Residue-level contacts at the interface:
Residue M45 in the first protein interacts with residue N53 in the second protein (closest heavy-atom distance 3.4 Å).
Residue E87 in the first protein is in contact with residue Y384 in the second protein (closest heavy-atom distance 3.6 Å).
Residue H384 in the first protein contacts residue F60 in the second protein (closest heavy-atom distance 3.5 Å).
Residue S47 in the first protein interacts with residue A403 in the second protein (closest heavy-atom distance 3.3 Å).
Residue K5 in the first protein contacts residue M67 in the second protein (closest heavy-atom distance 3.6 Å).
Residue I102 in the first protein interacts with residue I112 in the second protein (closest heavy-atom distance 3.4 Å).
Residue H401 in the first protein contacts residue F60 in the second protein (closest heavy-atom distance 3.6 Å).
Residue F55 in the first protein is in contact with residue P407 in the second protein (closest heavy-atom distance 3.2 Å).
Residue D40 in the first protein contacts residue H19 in the second protein (closest heavy-atom distance 3.5 Å).
Residue A7 in the first protein interacts with residue M67 in the second protein (closest heavy-atom distance 2.8 Å).
Residue M10 in the first protein is in contact with residue Y49 in the second protein (closest heavy-atom distance 3.6 Å).
Residue M4 in the first protein is in contact with residue E84 in the second protein (closest heavy-atom distance 2.8 Å).
Residue R53 in the first protein is in contact with residue P407 in the second protein (closest heavy-atom distance 3.4 Å).
Residue C98 in the first protein contacts residue T46 in the second protein (closest heavy-atom distance 3.3 Å).
Residue K5 in the first protein contacts residue A68 in the second protein (closest heavy-atom distance 3.6 Å).
Residue K5 in the first protein is in contact with residue E69 in the second protein (closest heavy-atom distance 2.7 Å).
Residue T99 in the first protein interacts with residue I111 in the second protein (closest heavy-atom distance 3.5 Å).
Residue D54 in the first protein interacts with residue P407 in the second protein (closest heavy-atom distance 3.5 Å).
Residue L6 in the first protein is in contact with residue L40 in the second protein (closest heavy-atom distance 3.5 Å).
Residue M48 in the first protein contacts residue M402 in the second protein (closest heavy-atom distance 3.4 Å).
Residue R82 in the first protein is in contact with residue D382 in the second protein (closest heavy-atom distance 2.8 Å).
Residue D54 in the first protein contacts residue R411 in the second protein (closest heavy-atom distance 3.5 Å).
Residue M4 in the first protein is in contact with residue E71 in the second protein (closest heavy-atom distance 2.9 Å).
Residue M10 in the first protein contacts residue Q52 in the second protein (closest heavy-atom distance 2.7 Å).
Residue L37 in the first protein contacts residue G138 in the second protein (closest heavy-atom distance 3.4 Å).
Residue R65 in the first protein is in contact with residue D140 in the second protein (closest heavy-atom distance 2.6 Å).
Residue R65 in the first protein is in contact with residue E110 in the second protein (closest heavy-atom distance 2.7 Å).
Residue C98 in the first protein interacts with residue T44 in the second protein (closest heavy-atom distance 3.0 Å).
Residue R82 in the first protein is in contact with residue N385 in the second protein (closest heavy-atom distance 3.3 Å).
Residue Y41 in the first protein is in contact with residue N53 in the second protein (closest heavy-atom distance 3.3 Å).
Residue L6 in the first protein is in contact with residue M67 in the second protein (closest heavy-atom distance 3.5 Å).
Residue L37 in the first protein is in contact with residue Y18 in the second protein (closest heavy-atom distance 3.3 Å).
Residue V63 in the first protein interacts with residue L139 in the second protein (closest heavy-atom distance 3.4 Å).
Residue H16 in the first protein is in contact with residue T46 in the second protein (closest heavy-atom distance 3.4 Å).
Residue S47 in the first protein interacts with residue N406 in the second protein (closest heavy-atom distance 3.2 Å).
Residue A60 in the first protein is in contact with residue N17 in the second protein (closest heavy-atom distance 3.2 Å).
Residue L103 in the first protein is in contact with residue I111 in the second protein (closest heavy-atom distance 3.5 Å).
Residue R53 in the first protein contacts residue R411 in the second protein (closest heavy-atom distance 2.7 Å).
Residue M4 in the first protein is in contact with residue D74 in the second protein (closest heavy-atom distance 2.9 Å).
Residue Y41 in the first protein interacts with residue F50 in the second protein (closest heavy-atom distance 3.5 Å).
Residue M4 in the first protein is in contact with residue R87 in the second protein (closest heavy-atom distance 3.0 Å).
Residue E52 in the first protein contacts residue N406 in the second protein (closest heavy-atom distance 3.3 Å).
Residue V44 in the first protein interacts with residue H19 in the second protein (closest heavy-atom distance 3.6 Å).
Residue F55 in the first protein interacts with residue L387 in the second protein (closest heavy-atom distance 3.6 Å).
Residue S47 in the first protein interacts with residue M402 in the second protein (closest heavy-atom distance 3.5 Å).
Residue M4 in the first protein is in contact with residue L85 in the second protein (closest heavy-atom distance 3.5 Å).
Residue I17 in the first protein contacts residue Y49 in the second protein (closest heavy-atom distance 3.6 Å).
Residue K83 in the first protein contacts residue Y384 in the second protein (closest heavy-atom distance 3.3 Å).
Residue M45 in the first protein contacts residue Y49 in the second protein (closest heavy-atom distance 2.9 Å).
Residue D54 in the first protein contacts residue A459 in the second protein (closest heavy-atom distance 3.3 Å).
Residue W9 in the first protein contacts residue Q52 in the second protein (closest heavy-atom distance 3.4 Å).
Residue I102 in the first protein contacts residue I75 in the second protein (closest heavy-atom distance 3.5 Å).
Residue M4 in the first protein contacts residue E69 in the second protein (closest heavy-atom distance 3.2 Å).
Residue E86 in the first protein is in contact with residue Y384 in the second protein (closest heavy-atom distance 3.2 Å).
Residue F55 in the first protein is in contact with residue R411 in the second protein (closest heavy-atom distance 3.6 Å).
Residue I62 in the first protein contacts residue G16 in the second protein (closest heavy-atom distance 3.6 Å).
Residue M10 in the first protein interacts with residue G48 in the second protein (closest heavy-atom distance 3.6 Å).
Residue R131 in the first protein is in contact with residue E72 in the second protein (closest heavy-atom distance 3.0 Å).
Residue Y41 in the first protein is in contact with residue A54 in the second protein (closest heavy-atom distance 3.0 Å).
Residue P36 in the first protein contacts residue C107 in the second protein (closest heavy-atom distance 3.5 Å).

Sequence of the second protein:
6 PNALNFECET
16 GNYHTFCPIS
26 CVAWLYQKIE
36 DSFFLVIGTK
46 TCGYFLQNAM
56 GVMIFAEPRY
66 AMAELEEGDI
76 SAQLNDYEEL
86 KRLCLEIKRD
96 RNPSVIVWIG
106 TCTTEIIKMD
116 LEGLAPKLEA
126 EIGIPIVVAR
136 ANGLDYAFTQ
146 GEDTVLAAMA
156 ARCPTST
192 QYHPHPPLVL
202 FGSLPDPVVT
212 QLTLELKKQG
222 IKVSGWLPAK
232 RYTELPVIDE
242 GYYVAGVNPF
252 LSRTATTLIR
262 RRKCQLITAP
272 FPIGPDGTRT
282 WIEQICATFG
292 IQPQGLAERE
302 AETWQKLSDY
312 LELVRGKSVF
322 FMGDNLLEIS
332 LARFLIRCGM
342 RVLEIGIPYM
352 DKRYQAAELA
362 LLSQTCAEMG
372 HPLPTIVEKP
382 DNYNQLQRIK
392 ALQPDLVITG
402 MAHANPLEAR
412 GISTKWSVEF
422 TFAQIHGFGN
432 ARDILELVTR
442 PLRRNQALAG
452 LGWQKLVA

Sequence of the first protein:
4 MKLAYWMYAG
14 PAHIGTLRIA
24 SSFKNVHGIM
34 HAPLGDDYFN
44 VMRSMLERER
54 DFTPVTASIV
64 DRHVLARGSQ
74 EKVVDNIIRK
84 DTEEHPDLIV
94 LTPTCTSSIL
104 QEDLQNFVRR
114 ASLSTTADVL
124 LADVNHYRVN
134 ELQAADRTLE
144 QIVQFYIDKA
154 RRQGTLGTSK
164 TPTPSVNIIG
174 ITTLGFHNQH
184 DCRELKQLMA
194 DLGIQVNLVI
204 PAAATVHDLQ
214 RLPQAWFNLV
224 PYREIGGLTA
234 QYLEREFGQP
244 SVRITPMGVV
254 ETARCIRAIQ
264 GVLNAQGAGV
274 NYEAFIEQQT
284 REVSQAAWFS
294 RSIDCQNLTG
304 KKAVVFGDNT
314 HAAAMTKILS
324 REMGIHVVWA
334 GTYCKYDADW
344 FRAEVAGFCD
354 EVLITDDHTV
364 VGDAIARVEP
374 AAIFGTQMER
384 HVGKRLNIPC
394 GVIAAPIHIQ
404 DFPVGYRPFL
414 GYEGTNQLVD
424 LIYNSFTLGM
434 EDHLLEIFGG

This data describes a binding interaction between two proteins.